These two protein chains interact to form a complex.

Sequence of protein 2:
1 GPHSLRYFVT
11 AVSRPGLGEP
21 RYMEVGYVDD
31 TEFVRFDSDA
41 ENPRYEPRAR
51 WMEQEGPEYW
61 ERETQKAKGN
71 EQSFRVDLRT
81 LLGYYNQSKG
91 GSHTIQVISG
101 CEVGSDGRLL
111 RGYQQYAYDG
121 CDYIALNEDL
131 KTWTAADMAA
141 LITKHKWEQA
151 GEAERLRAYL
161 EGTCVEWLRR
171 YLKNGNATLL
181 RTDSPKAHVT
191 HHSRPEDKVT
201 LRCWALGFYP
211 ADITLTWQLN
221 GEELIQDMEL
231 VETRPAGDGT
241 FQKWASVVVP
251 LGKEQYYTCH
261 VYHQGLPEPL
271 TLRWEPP

Sequence of protein 1:
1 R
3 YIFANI

Interface contacts:
Residue N70 in protein 2 is in contact with residue I4 in protein 1 (closest heavy-atom distance 3.6 Å).
Residue Y123 in protein 2 contacts residue I8 in protein 1 (closest heavy-atom distance 4.0 Å).
Residue E152 in protein 2 contacts residue A6 in protein 1 (closest heavy-atom distance 3.5 Å).
Residue L5 in protein 2 contacts residue R1 in protein 1 (closest heavy-atom distance 4.5 Å).
Residue N70 in protein 2 interacts with residue F5 in protein 1 (closest heavy-atom distance 3.2 Å).
Residue Y7 in protein 2 is in contact with residue R1 in protein 1 (closest heavy-atom distance 2.9 Å).
Residue Y116 in protein 2 contacts residue I8 in protein 1 (closest heavy-atom distance 3.4 Å).
Residue T143 in protein 2 is in contact with residue I8 in protein 1 (closest heavy-atom distance 2.6 Å).
Residue E24 in protein 2 is in contact with residue F5 in protein 1 (closest heavy-atom distance 4.7 Å).
Residue E152 in protein 2 contacts residue Y3 in protein 1 (closest heavy-atom distance 2.5 Å).
Residue Y159 in protein 2 contacts residue R1 in protein 1 (closest heavy-atom distance 2.8 Å).
Residue R155 in protein 2 interacts with residue F5 in protein 1 (closest heavy-atom distance 4.0 Å).
Residue K66 in protein 2 is in contact with residue I4 in protein 1 (closest heavy-atom distance 3.5 Å).
Residue Q114 in protein 2 contacts residue F5 in protein 1 (closest heavy-atom distance 3.6 Å).
Residue L156 in protein 2 contacts residue Y3 in protein 1 (closest heavy-atom distance 3.5 Å).
Residue E63 in protein 2 interacts with residue R1 in protein 1 (closest heavy-atom distance 3.2 Å).
Residue Y59 in protein 2 is in contact with residue R1 in protein 1 (closest heavy-atom distance 4.6 Å).
Residue S73 in protein 2 contacts residue N7 in protein 1 (closest heavy-atom distance 3.1 Å).
Residue Y159 in protein 2 contacts residue Y3 in protein 1 (closest heavy-atom distance 3.4 Å).
Residue W147 in protein 2 is in contact with residue N7 in protein 1 (closest heavy-atom distance 2.8 Å).
Residue Y171 in protein 2 is in contact with residue R1 in protein 1 (closest heavy-atom distance 2.5 Å).
Residue Y116 in protein 2 interacts with residue F5 in protein 1 (closest heavy-atom distance 3.3 Å).
Residue D77 in protein 2 is in contact with residue I8 in protein 1 (closest heavy-atom distance 3.3 Å).
Residue R155 in protein 2 interacts with residue Y3 in protein 1 (closest heavy-atom distance 2.9 Å).
Residue K66 in protein 2 is in contact with residue Y3 in protein 1 (closest heavy-atom distance 4.8 Å).
Residue R155 in protein 2 is in contact with residue I4 in protein 1 (closest heavy-atom distance 2.7 Å).
Residue V9 in protein 2 is in contact with residue F5 in protein 1 (closest heavy-atom distance 4.2 Å).
Residue L81 in protein 2 is in contact with residue I8 in protein 1 (closest heavy-atom distance 4.1 Å).
Residue Y22 in protein 2 interacts with residue F5 in protein 1 (closest heavy-atom distance 4.6 Å).
Residue W167 in protein 2 interacts with residue R1 in protein 1 (closest heavy-atom distance 3.5 Å).
Residue W147 in protein 2 contacts residue A6 in protein 1 (closest heavy-atom distance 3.8 Å).
Residue T80 in protein 2 contacts residue I8 in protein 1 (closest heavy-atom distance 4.0 Å).
Residue Y116 in protein 2 interacts with residue A6 in protein 1 (closest heavy-atom distance 3.8 Å).
Residue T163 in protein 2 interacts with residue R1 in protein 1 (closest heavy-atom distance 4.0 Å).
Residue N70 in protein 2 is in contact with residue Y3 in protein 1 (closest heavy-atom distance 3.0 Å).
Residue D77 in protein 2 is in contact with residue A6 in protein 1 (closest heavy-atom distance 3.9 Å).
Residue Y84 in protein 2 interacts with residue I8 in protein 1 (closest heavy-atom distance 3.0 Å).
Residue D77 in protein 2 is in contact with residue N7 in protein 1 (closest heavy-atom distance 3.0 Å).
Residue Q114 in protein 2 contacts residue Y3 in protein 1 (closest heavy-atom distance 3.7 Å).
Residue S73 in protein 2 interacts with residue A6 in protein 1 (closest heavy-atom distance 4.3 Å).
Residue S99 in protein 2 is in contact with residue F5 in protein 1 (closest heavy-atom distance 3.8 Å).
Residue W147 in protein 2 contacts residue I8 in protein 1 (closest heavy-atom distance 3.7 Å).
Residue F74 in protein 2 interacts with residue F5 in protein 1 (closest heavy-atom distance 4.0 Å).
Residue S73 in protein 2 interacts with residue F5 in protein 1 (closest heavy-atom distance 3.9 Å).
Residue K146 in protein 2 interacts with residue I8 in protein 1 (closest heavy-atom distance 4.9 Å).
Residue R155 in protein 2 is in contact with residue A6 in protein 1 (closest heavy-atom distance 3.4 Å).
Residue I142 in protein 2 is in contact with residue I8 in protein 1 (closest heavy-atom distance 4.9 Å).
Residue K66 in protein 2 contacts residue R1 in protein 1 (closest heavy-atom distance 4.0 Å).
Residue S99 in protein 2 is in contact with residue Y3 in protein 1 (closest heavy-atom distance 4.0 Å).
Residue V76 in protein 2 is in contact with residue N7 in protein 1 (closest heavy-atom distance 4.0 Å).
Residue V97 in protein 2 interacts with residue F5 in protein 1 (closest heavy-atom distance 3.6 Å).